Residue-level contacts at the interface:
Residue V14 in the second protein contacts residue L67 in the first protein (closest heavy-atom distance 4.6 Å).
Residue V14 in the second protein interacts with residue V69 in the first protein (closest heavy-atom distance 3.8 Å).
Residue L16 in the second protein is in contact with residue K65 in the first protein (closest heavy-atom distance 4.6 Å).
Residue H87 in the second protein interacts with residue I98 in the first protein (closest heavy-atom distance 3.7 Å).
Residue Y86 in the second protein interacts with residue I98 in the first protein (closest heavy-atom distance 4.4 Å).
Residue L12 in the second protein interacts with residue T68 in the first protein (closest heavy-atom distance 4.7 Å).
Residue L16 in the second protein interacts with residue L67 in the first protein (closest heavy-atom distance 3.4 Å).
Residue K15 in the second protein interacts with residue L67 in the first protein (closest heavy-atom distance 4.0 Å).
Residue V14 in the second protein is in contact with residue T68 in the first protein (closest heavy-atom distance 3.9 Å).
Residue G17 in the second protein interacts with residue K65 in the first protein (closest heavy-atom distance 3.7 Å).
Residue R84 in the second protein interacts with residue I98 in the first protein (closest heavy-atom distance 5.0 Å).
Residue E13 in the second protein contacts residue T68 in the first protein (closest heavy-atom distance 3.7 Å).
Residue K15 in the second protein interacts with residue T68 in the first protein (closest heavy-atom distance 4.8 Å).
Residue L11 in the second protein is in contact with residue V69 in the first protein (closest heavy-atom distance 4.7 Å).
Residue L12 in the second protein contacts residue V69 in the first protein (closest heavy-atom distance 4.4 Å).
Residue L16 in the second protein interacts with residue T68 in the first protein (closest heavy-atom distance 4.9 Å).
Residue L12 in the second protein is in contact with residue K70 in the first protein (closest heavy-atom distance 4.1 Å).

Sequence of the first protein:
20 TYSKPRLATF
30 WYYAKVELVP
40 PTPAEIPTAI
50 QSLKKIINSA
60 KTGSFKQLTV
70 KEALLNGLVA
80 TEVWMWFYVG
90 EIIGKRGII

This data describes a binding interaction between two proteins.

Sequence of the second protein:
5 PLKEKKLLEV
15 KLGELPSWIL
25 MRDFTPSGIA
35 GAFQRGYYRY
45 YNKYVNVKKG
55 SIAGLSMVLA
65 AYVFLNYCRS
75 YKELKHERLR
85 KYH